These two protein chains interact to form a complex.

Sequence of protein 1:
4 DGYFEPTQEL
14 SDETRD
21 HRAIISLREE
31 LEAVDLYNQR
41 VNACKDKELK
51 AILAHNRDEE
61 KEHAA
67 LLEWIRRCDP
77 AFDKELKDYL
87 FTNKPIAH

Residue-level contacts at the interface:
Residue Q39 in protein 1 is in contact with residue E8 in protein 2 (closest heavy-atom distance 3.5 Å).
Residue G5 in protein 1 contacts residue Q39 in protein 2 (closest heavy-atom distance 3.3 Å).
Residue L13 in protein 1 is in contact with residue N42 in protein 2 (closest heavy-atom distance 3.5 Å).
Residue E69 in protein 1 is in contact with residue F87 in protein 2 (closest heavy-atom distance 3.0 Å).
Residue F87 in protein 1 is in contact with residue E69 in protein 2 (closest heavy-atom distance 2.8 Å).
Residue N42 in protein 1 interacts with residue L13 in protein 2 (closest heavy-atom distance 3.5 Å).
Residue Q39 in protein 1 is in contact with residue F7 in protein 2 (closest heavy-atom distance 2.8 Å).
Residue F7 in protein 1 contacts residue L36 in protein 2 (closest heavy-atom distance 3.2 Å).
Residue T88 in protein 1 interacts with residue E69 in protein 2 (closest heavy-atom distance 2.9 Å).
Residue L27 in protein 1 interacts with residue L31 in protein 2 (closest heavy-atom distance 3.3 Å).
Residue N42 in protein 1 is in contact with residue T17 in protein 2 (closest heavy-atom distance 2.8 Å).
Residue E69 in protein 1 contacts residue L86 in protein 2 (closest heavy-atom distance 3.2 Å).
Residue R28 in protein 1 contacts residue E32 in protein 2 (closest heavy-atom distance 3.5 Å).
Residue L13 in protein 1 interacts with residue Q39 in protein 2 (closest heavy-atom distance 3.5 Å).
Residue N42 in protein 1 interacts with residue E12 in protein 2 (closest heavy-atom distance 3.4 Å).
Residue D35 in protein 1 contacts residue H21 in protein 2 (closest heavy-atom distance 2.4 Å).
Residue L86 in protein 1 contacts residue F87 in protein 2 (closest heavy-atom distance 3.5 Å).
Residue L82 in protein 1 interacts with residue F87 in protein 2 (closest heavy-atom distance 3.3 Å).
Residue L31 in protein 1 interacts with residue I24 in protein 2 (closest heavy-atom distance 3.4 Å).
Residue F87 in protein 1 is in contact with residue R72 in protein 2 (closest heavy-atom distance 3.3 Å).
Residue E69 in protein 1 contacts residue T88 in protein 2 (closest heavy-atom distance 3.2 Å).
Residue L86 in protein 1 contacts residue E69 in protein 2 (closest heavy-atom distance 3.3 Å).
Residue N42 in protein 1 contacts residue S14 in protein 2 (closest heavy-atom distance 3.0 Å).
Residue D75 in protein 1 is in contact with residue K61 in protein 2 (closest heavy-atom distance 3.0 Å).
Residue R73 in protein 1 interacts with residue T88 in protein 2 (closest heavy-atom distance 2.9 Å).
Residue D79 in protein 1 contacts residue F87 in protein 2 (closest heavy-atom distance 3.5 Å).
Residue R73 in protein 1 is in contact with residue I92 in protein 2 (closest heavy-atom distance 3.1 Å).
Residue T88 in protein 1 contacts residue R72 in protein 2 (closest heavy-atom distance 3.4 Å).
Residue K61 in protein 1 is in contact with residue D75 in protein 2 (closest heavy-atom distance 2.7 Å).
Residue Q39 in protein 1 is in contact with residue G5 in protein 2 (closest heavy-atom distance 2.9 Å).
Residue I24 in protein 1 contacts residue L31 in protein 2 (closest heavy-atom distance 3.2 Å).
Residue E12 in protein 1 is in contact with residue N42 in protein 2 (closest heavy-atom distance 3.6 Å).
Residue F7 in protein 1 contacts residue R40 in protein 2 (closest heavy-atom distance 3.5 Å).
Residue N89 in protein 1 contacts residue R73 in protein 2 (closest heavy-atom distance 3.5 Å).
Residue R73 in protein 1 is in contact with residue N89 in protein 2 (closest heavy-atom distance 3.3 Å).
Residue L68 in protein 1 interacts with residue L68 in protein 2 (closest heavy-atom distance 3.2 Å).
Residue R72 in protein 1 is in contact with residue T88 in protein 2 (closest heavy-atom distance 3.1 Å).
Residue S14 in protein 1 is in contact with residue N42 in protein 2 (closest heavy-atom distance 3.1 Å).
Residue E69 in protein 1 contacts residue I92 in protein 2 (closest heavy-atom distance 3.6 Å).
Residue Q39 in protein 1 contacts residue Y6 in protein 2 (closest heavy-atom distance 3.6 Å).
Residue E32 in protein 1 contacts residue R28 in protein 2 (closest heavy-atom distance 3.5 Å).
Residue E69 in protein 1 interacts with residue Y85 in protein 2 (closest heavy-atom distance 3.1 Å).
Residue T17 in protein 1 is in contact with residue N42 in protein 2 (closest heavy-atom distance 2.7 Å).
Residue E81 in protein 1 is in contact with residue E62 in protein 2 (closest heavy-atom distance 3.5 Å).
Residue K83 in protein 1 is in contact with residue F87 in protein 2 (closest heavy-atom distance 3.3 Å).
Residue E8 in protein 1 is in contact with residue Q39 in protein 2 (closest heavy-atom distance 3.5 Å).
Residue Q39 in protein 1 is in contact with residue L13 in protein 2 (closest heavy-atom distance 3.5 Å).
Residue E62 in protein 1 interacts with residue E81 in protein 2 (closest heavy-atom distance 3.6 Å).
Residue K61 in protein 1 contacts residue F78 in protein 2 (closest heavy-atom distance 3.3 Å).
Residue K90 in protein 1 contacts residue R73 in protein 2 (closest heavy-atom distance 2.7 Å).
Residue R28 in protein 1 interacts with residue R28 in protein 2 (closest heavy-atom distance 3.0 Å).
Residue Y85 in protein 1 is in contact with residue E69 in protein 2 (closest heavy-atom distance 3.0 Å).
Residue H21 in protein 1 contacts residue D35 in protein 2 (closest heavy-atom distance 2.6 Å).
Residue R72 in protein 1 is in contact with residue F87 in protein 2 (closest heavy-atom distance 3.4 Å).
Residue F87 in protein 1 is in contact with residue L82 in protein 2 (closest heavy-atom distance 3.6 Å).
Residue Q39 in protein 1 is in contact with residue H21 in protein 2 (closest heavy-atom distance 3.3 Å).
Residue F7 in protein 1 is in contact with residue Q39 in protein 2 (closest heavy-atom distance 3.0 Å).
Residue T88 in protein 1 interacts with residue R73 in protein 2 (closest heavy-atom distance 3.1 Å).
Residue L31 in protein 1 interacts with residue L31 in protein 2 (closest heavy-atom distance 3.5 Å).
Residue R73 in protein 1 contacts residue K90 in protein 2 (closest heavy-atom distance 2.3 Å).

Sequence of protein 2:
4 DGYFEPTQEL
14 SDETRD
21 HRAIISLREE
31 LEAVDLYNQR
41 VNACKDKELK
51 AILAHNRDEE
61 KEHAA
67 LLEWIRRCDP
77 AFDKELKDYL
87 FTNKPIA